Contacts between the two chains:
Residue F18 in protein 2 interacts with residue L28 in protein 1 (closest heavy-atom distance 3.5 Å).
Residue A104 in protein 2 is in contact with residue G96 in protein 1 (closest heavy-atom distance 4.1 Å).
Residue S19 in protein 2 contacts residue L28 in protein 1 (closest heavy-atom distance 3.9 Å).
Residue Y4 in protein 2 is in contact with residue F39 in protein 1 (closest heavy-atom distance 4.1 Å).
Residue S32 in protein 2 interacts with residue F15 in protein 1 (closest heavy-atom distance 3.5 Å).
Residue Y4 in protein 2 is in contact with residue Q40 in protein 1 (closest heavy-atom distance 3.3 Å).
Residue Q36 in protein 2 contacts residue Q12 in protein 1 (closest heavy-atom distance 3.1 Å).
Residue L28 in protein 2 contacts residue S19 in protein 1 (closest heavy-atom distance 3.8 Å).
Residue S25 in protein 2 is in contact with residue P21 in protein 1 (closest heavy-atom distance 3.5 Å).
Residue N50 in protein 2 interacts with residue R7 in protein 1 (closest heavy-atom distance 4.0 Å).
Residue A104 in protein 2 is in contact with residue M93 in protein 1 (closest heavy-atom distance 3.9 Å).
Residue G99 in protein 2 contacts residue G96 in protein 1 (closest heavy-atom distance 4.2 Å).
Residue A35 in protein 2 is in contact with residue W11 in protein 1 (closest heavy-atom distance 4.1 Å).
Residue K76 in protein 2 interacts with residue Y100 in protein 1 (closest heavy-atom distance 2.7 Å).
Residue S19 in protein 2 contacts residue S25 in protein 1 (closest heavy-atom distance 3.5 Å).
Residue S103 in protein 2 contacts residue G96 in protein 1 (closest heavy-atom distance 2.9 Å).
Residue F105 in protein 2 contacts residue M93 in protein 1 (closest heavy-atom distance 3.8 Å).
Residue G96 in protein 2 is in contact with residue S103 in protein 1 (closest heavy-atom distance 3.0 Å).
Residue M93 in protein 2 contacts residue A104 in protein 1 (closest heavy-atom distance 4.2 Å).
Residue Y4 in protein 2 contacts residue V43 in protein 1 (closest heavy-atom distance 3.8 Å).
Residue Y4 in protein 2 is in contact with residue T47 in protein 1 (closest heavy-atom distance 3.5 Å).
Residue L28 in protein 2 is in contact with residue F18 in protein 1 (closest heavy-atom distance 3.5 Å).
Residue G96 in protein 2 interacts with residue Y100 in protein 1 (closest heavy-atom distance 3.5 Å).
Residue Y8 in protein 2 is in contact with residue F39 in protein 1 (closest heavy-atom distance 3.4 Å).
Residue Y8 in protein 2 contacts residue Q40 in protein 1 (closest heavy-atom distance 2.9 Å).
Residue P21 in protein 2 contacts residue S25 in protein 1 (closest heavy-atom distance 3.5 Å).
Residue V43 in protein 2 interacts with residue R7 in protein 1 (closest heavy-atom distance 3.8 Å).
Residue N92 in protein 2 contacts residue A104 in protein 1 (closest heavy-atom distance 3.7 Å).
Residue Y100 in protein 2 is in contact with residue G96 in protein 1 (closest heavy-atom distance 3.7 Å).
Residue Q40 in protein 2 interacts with residue Y8 in protein 1 (closest heavy-atom distance 3.4 Å).
Residue Q12 in protein 2 is in contact with residue Q36 in protein 1 (closest heavy-atom distance 3.2 Å).
Residue N95 in protein 2 contacts residue S103 in protein 1 (closest heavy-atom distance 4.2 Å).
Residue P44 in protein 2 is in contact with residue Y4 in protein 1 (closest heavy-atom distance 3.7 Å).
Residue L28 in protein 2 is in contact with residue F15 in protein 1 (closest heavy-atom distance 3.9 Å).
Residue W11 in protein 2 interacts with residue F39 in protein 1 (closest heavy-atom distance 3.5 Å).
Residue R7 in protein 2 is in contact with residue T47 in protein 1 (closest heavy-atom distance 2.8 Å).
Residue A104 in protein 2 interacts with residue N92 in protein 1 (closest heavy-atom distance 3.6 Å).
Residue F15 in protein 2 interacts with residue S32 in protein 1 (closest heavy-atom distance 3.5 Å).
Residue Y100 in protein 2 contacts residue K76 in protein 1 (closest heavy-atom distance 2.8 Å).
Residue Y100 in protein 2 is in contact with residue Y100 in protein 1 (closest heavy-atom distance 3.6 Å).
Residue Y100 in protein 2 is in contact with residue L97 in protein 1 (closest heavy-atom distance 4.0 Å).
Residue Q36 in protein 2 interacts with residue Y8 in protein 1 (closest heavy-atom distance 3.9 Å).
Residue F39 in protein 2 interacts with residue W11 in protein 1 (closest heavy-atom distance 3.5 Å).
Residue Y8 in protein 2 interacts with residue Q36 in protein 1 (closest heavy-atom distance 3.7 Å).
Residue M93 in protein 2 is in contact with residue F105 in protein 1 (closest heavy-atom distance 3.8 Å).
Residue T47 in protein 2 contacts residue R7 in protein 1 (closest heavy-atom distance 2.6 Å).
Residue S25 in protein 2 contacts residue S19 in protein 1 (closest heavy-atom distance 3.4 Å).
Residue N92 in protein 2 contacts residue S103 in protein 1 (closest heavy-atom distance 3.5 Å).
Residue F15 in protein 2 contacts residue L28 in protein 1 (closest heavy-atom distance 4.0 Å).
Residue A24 in protein 2 contacts residue A24 in protein 1 (closest heavy-atom distance 3.6 Å).
Residue F39 in protein 2 contacts residue Y8 in protein 1 (closest heavy-atom distance 3.5 Å).
Residue P21 in protein 2 is in contact with residue P21 in protein 1 (closest heavy-atom distance 3.5 Å).
Residue T47 in protein 2 interacts with residue S3 in protein 1 (closest heavy-atom distance 4.2 Å).
Residue G96 in protein 2 contacts residue A104 in protein 1 (closest heavy-atom distance 4.0 Å).
Residue R7 in protein 2 interacts with residue V43 in protein 1 (closest heavy-atom distance 3.7 Å).
Residue W11 in protein 2 contacts residue A35 in protein 1 (closest heavy-atom distance 4.1 Å).
Residue S103 in protein 2 contacts residue N92 in protein 1 (closest heavy-atom distance 3.5 Å).
Residue L97 in protein 2 interacts with residue Y100 in protein 1 (closest heavy-atom distance 3.9 Å).
Residue Y4 in protein 2 is in contact with residue P44 in protein 1 (closest heavy-atom distance 3.5 Å).
Residue T47 in protein 2 is in contact with residue Y4 in protein 1 (closest heavy-atom distance 3.1 Å).

Sequence of protein 1:
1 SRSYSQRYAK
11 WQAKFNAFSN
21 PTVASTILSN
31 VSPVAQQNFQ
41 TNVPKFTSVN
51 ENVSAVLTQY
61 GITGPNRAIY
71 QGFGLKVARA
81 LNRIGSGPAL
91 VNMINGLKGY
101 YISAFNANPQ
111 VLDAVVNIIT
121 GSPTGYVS

Sequence of protein 2:
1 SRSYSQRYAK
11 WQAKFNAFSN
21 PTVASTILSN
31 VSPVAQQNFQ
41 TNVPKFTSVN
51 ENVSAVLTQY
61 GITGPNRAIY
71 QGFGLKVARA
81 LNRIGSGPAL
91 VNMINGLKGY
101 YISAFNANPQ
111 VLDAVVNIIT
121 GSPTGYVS

The following describes two proteins that form a bound complex.